The following describes two proteins that form a bound complex.

Sequence of protein 1:
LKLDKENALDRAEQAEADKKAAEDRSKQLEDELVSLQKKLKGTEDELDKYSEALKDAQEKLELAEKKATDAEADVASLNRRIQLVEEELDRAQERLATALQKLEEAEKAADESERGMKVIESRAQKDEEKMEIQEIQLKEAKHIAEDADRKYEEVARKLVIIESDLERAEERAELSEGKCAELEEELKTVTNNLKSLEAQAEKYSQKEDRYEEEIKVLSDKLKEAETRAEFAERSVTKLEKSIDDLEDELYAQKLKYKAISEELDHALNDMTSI

Sequence of protein 2:
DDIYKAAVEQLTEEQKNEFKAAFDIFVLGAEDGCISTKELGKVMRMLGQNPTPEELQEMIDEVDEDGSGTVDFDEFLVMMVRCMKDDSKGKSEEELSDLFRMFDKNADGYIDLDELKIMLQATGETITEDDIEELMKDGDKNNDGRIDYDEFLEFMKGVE

Contacts between the two chains:
Residue H143 in protein 1 interacts with residue P53 in protein 2 (closest heavy-atom distance 3.2 Å).
Residue K142 in protein 1 is in contact with residue E54 in protein 2 (closest heavy-atom distance 4.4 Å).
Residue D147 in protein 1 interacts with residue E58 in protein 2 (closest heavy-atom distance 4.2 Å).
Residue E146 in protein 1 contacts residue E54 in protein 2 (closest heavy-atom distance 3.1 Å).
Residue H143 in protein 1 interacts with residue E54 in protein 2 (closest heavy-atom distance 2.4 Å).
Residue R150 in protein 1 is in contact with residue E58 in protein 2 (closest heavy-atom distance 4.8 Å).